Sequence of the second protein:
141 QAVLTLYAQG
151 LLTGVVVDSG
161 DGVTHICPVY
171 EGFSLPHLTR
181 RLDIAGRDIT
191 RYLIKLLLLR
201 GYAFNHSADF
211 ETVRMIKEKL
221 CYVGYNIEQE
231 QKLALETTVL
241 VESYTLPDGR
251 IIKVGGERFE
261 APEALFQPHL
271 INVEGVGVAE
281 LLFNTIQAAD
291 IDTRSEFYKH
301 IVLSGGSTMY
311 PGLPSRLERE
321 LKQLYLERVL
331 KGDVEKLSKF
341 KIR

Sequence of the first protein:
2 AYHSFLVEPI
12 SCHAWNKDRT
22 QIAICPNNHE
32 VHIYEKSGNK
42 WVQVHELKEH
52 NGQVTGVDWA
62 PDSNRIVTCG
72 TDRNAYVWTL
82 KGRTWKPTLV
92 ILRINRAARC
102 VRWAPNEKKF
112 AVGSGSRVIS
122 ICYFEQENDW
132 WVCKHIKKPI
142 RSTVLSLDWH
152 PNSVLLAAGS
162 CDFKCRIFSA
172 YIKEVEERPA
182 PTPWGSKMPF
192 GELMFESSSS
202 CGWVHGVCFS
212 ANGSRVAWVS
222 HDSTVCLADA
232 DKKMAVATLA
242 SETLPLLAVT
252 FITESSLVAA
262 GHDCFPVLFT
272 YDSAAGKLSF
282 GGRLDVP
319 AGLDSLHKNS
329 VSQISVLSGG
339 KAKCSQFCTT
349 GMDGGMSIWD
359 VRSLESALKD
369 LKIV

The following describes two proteins that form a bound complex.

Interface contacts:
Residue R97 in the first protein contacts residue S315 in the second protein (closest heavy-atom distance 3.6 Å).